Sequence of chain B:
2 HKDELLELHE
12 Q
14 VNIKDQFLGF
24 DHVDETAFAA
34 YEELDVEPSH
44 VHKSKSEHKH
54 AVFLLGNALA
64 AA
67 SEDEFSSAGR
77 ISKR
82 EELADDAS

Residue-level contacts at the interface:
Residue L9 in chain A is in contact with residue L62 in chain B (closest heavy-atom distance 4.4 Å).
Residue K52 in chain A is in contact with residue D69 in chain B (closest heavy-atom distance 2.9 Å).
Residue L9 in chain A interacts with residue F23 in chain B (closest heavy-atom distance 3.9 Å).
Residue S49 in chain A interacts with residue E70 in chain B (closest heavy-atom distance 2.9 Å).
Residue F23 in chain A contacts residue E5 in chain B (closest heavy-atom distance 3.2 Å).
Residue A64 in chain A is in contact with residue F56 in chain B (closest heavy-atom distance 4.9 Å).
Residue E5 in chain A contacts residue F23 in chain B (closest heavy-atom distance 3.2 Å).
Residue L9 in chain A is in contact with residue F20 in chain B (closest heavy-atom distance 4.4 Å).
Residue S73 in chain A interacts with residue K52 in chain B (closest heavy-atom distance 3.2 Å).
Residue F20 in chain A is in contact with residue L9 in chain B (closest heavy-atom distance 4.4 Å).
Residue S67 in chain A interacts with residue F56 in chain B (closest heavy-atom distance 4.0 Å).
Residue I16 in chain A contacts residue Q12 in chain B (closest heavy-atom distance 3.5 Å).
Residue Q19 in chain A is in contact with residue L9 in chain B (closest heavy-atom distance 3.7 Å).
Residue D69 in chain A contacts residue K52 in chain B (closest heavy-atom distance 2.9 Å).
Residue F56 in chain A contacts residue A64 in chain B (closest heavy-atom distance 4.9 Å).
Residue D24 in chain A contacts residue E5 in chain B (closest heavy-atom distance 3.1 Å).
Residue G22 in chain A interacts with residue E5 in chain B (closest heavy-atom distance 4.2 Å).
Residue V55 in chain A is in contact with residue L62 in chain B (closest heavy-atom distance 4.0 Å).
Residue N60 in chain A contacts residue A63 in chain B (closest heavy-atom distance 3.7 Å).
Residue L6 in chain A interacts with residue F23 in chain B (closest heavy-atom distance 4.8 Å).
Residue Q12 in chain A contacts residue Q19 in chain B (closest heavy-atom distance 3.5 Å).
Residue K52 in chain A contacts residue S73 in chain B (closest heavy-atom distance 3.2 Å).
Residue F56 in chain A interacts with residue S67 in chain B (closest heavy-atom distance 4.0 Å).
Residue E5 in chain A contacts residue D24 in chain B (closest heavy-atom distance 3.1 Å).
Residue Q19 in chain A contacts residue E8 in chain B (closest heavy-atom distance 3.4 Å).
Residue D24 in chain A interacts with residue H2 in chain B (closest heavy-atom distance 3.3 Å).
Residue I16 in chain A contacts residue L9 in chain B (closest heavy-atom distance 3.9 Å).
Residue G59 in chain A is in contact with residue A63 in chain B (closest heavy-atom distance 4.3 Å).
Residue K52 in chain A contacts residue E70 in chain B (closest heavy-atom distance 2.9 Å).
Residue G59 in chain A is in contact with residue G59 in chain B (closest heavy-atom distance 3.6 Å).
Residue A63 in chain A interacts with residue N60 in chain B (closest heavy-atom distance 3.7 Å).
Residue F23 in chain A contacts residue L6 in chain B (closest heavy-atom distance 4.8 Å).
Residue E5 in chain A is in contact with residue Q19 in chain B (closest heavy-atom distance 4.9 Å).
Residue N60 in chain A is in contact with residue G59 in chain B (closest heavy-atom distance 4.2 Å).
Residue A63 in chain A is in contact with residue G59 in chain B (closest heavy-atom distance 4.3 Å).
Residue E8 in chain A contacts residue Q19 in chain B (closest heavy-atom distance 3.4 Å).
Residue L62 in chain A is in contact with residue L9 in chain B (closest heavy-atom distance 4.4 Å).
Residue I16 in chain A contacts residue I16 in chain B (closest heavy-atom distance 4.0 Å).
Residue E70 in chain A interacts with residue S49 in chain B (closest heavy-atom distance 2.9 Å).
Residue Q19 in chain A interacts with residue E5 in chain B (closest heavy-atom distance 4.9 Å).
Residue F23 in chain A contacts residue L9 in chain B (closest heavy-atom distance 3.9 Å).
Residue L62 in chain A contacts residue G59 in chain B (closest heavy-atom distance 4.8 Å).
Residue Q19 in chain A interacts with residue Q12 in chain B (closest heavy-atom distance 3.5 Å).
Residue F56 in chain A interacts with residue A63 in chain B (closest heavy-atom distance 3.2 Å).
Residue A63 in chain A is in contact with residue F56 in chain B (closest heavy-atom distance 3.2 Å).
Residue L9 in chain A interacts with residue Q19 in chain B (closest heavy-atom distance 3.7 Å).
Residue Q12 in chain A is in contact with residue I16 in chain B (closest heavy-atom distance 3.5 Å).
Residue L9 in chain A interacts with residue I16 in chain B (closest heavy-atom distance 3.9 Å).
Residue H2 in chain A interacts with residue D24 in chain B (closest heavy-atom distance 3.3 Å).
Residue E70 in chain A contacts residue K52 in chain B (closest heavy-atom distance 2.9 Å).
Residue L62 in chain A interacts with residue V55 in chain B (closest heavy-atom distance 4.0 Å).
Residue E5 in chain A interacts with residue G22 in chain B (closest heavy-atom distance 4.2 Å).
Residue G59 in chain A interacts with residue N60 in chain B (closest heavy-atom distance 4.2 Å).
Residue G59 in chain A contacts residue L62 in chain B (closest heavy-atom distance 4.8 Å).

Sequence of chain A:
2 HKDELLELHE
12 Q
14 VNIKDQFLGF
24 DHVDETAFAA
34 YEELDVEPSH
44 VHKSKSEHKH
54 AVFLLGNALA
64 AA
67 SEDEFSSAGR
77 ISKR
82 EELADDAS

The following describes two proteins that form a bound complex.